Sequence of the first protein:
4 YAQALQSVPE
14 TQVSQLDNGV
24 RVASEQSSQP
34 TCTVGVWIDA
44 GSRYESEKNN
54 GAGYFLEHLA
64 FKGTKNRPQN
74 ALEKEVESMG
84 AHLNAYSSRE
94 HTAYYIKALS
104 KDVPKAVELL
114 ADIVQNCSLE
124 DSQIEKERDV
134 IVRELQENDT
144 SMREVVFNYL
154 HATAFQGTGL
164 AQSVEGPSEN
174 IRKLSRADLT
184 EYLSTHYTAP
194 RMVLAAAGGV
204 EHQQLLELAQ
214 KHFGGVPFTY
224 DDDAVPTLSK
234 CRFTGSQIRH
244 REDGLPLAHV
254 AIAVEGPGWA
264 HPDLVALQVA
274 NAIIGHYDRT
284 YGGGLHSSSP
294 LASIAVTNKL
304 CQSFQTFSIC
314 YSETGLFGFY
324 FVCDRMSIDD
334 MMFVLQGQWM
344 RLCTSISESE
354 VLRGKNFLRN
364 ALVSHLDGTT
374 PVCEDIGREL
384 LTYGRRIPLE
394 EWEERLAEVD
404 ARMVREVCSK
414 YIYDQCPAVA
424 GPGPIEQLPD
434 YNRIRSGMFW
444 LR

Sequence of the second protein:
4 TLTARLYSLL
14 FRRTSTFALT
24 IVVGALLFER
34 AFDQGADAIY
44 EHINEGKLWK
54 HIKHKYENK

These two protein chains interact to form a complex.

Interface contacts:
Residue Q418 in the first protein is in contact with residue Y10 in the second protein (closest heavy-atom distance 5.0 Å).
Residue Y416 in the first protein interacts with residue T17 in the second protein (closest heavy-atom distance 4.0 Å).
Residue Y416 in the first protein is in contact with residue R15 in the second protein (closest heavy-atom distance 3.5 Å).
Residue Y416 in the first protein is in contact with residue Y10 in the second protein (closest heavy-atom distance 4.5 Å).
Residue S412 in the first protein interacts with residue R15 in the second protein (closest heavy-atom distance 3.0 Å).
Residue K413 in the first protein interacts with residue R15 in the second protein (closest heavy-atom distance 4.0 Å).
Residue L444 in the first protein contacts residue T17 in the second protein (closest heavy-atom distance 4.1 Å).
Residue R445 in the first protein is in contact with residue R16 in the second protein (closest heavy-atom distance 3.6 Å).
Residue W443 in the first protein interacts with residue T17 in the second protein (closest heavy-atom distance 3.0 Å).
Residue D417 in the first protein contacts residue Y10 in the second protein (closest heavy-atom distance 2.9 Å).
Residue R445 in the first protein is in contact with residue T17 in the second protein (closest heavy-atom distance 3.9 Å).